Sequence of chain A:
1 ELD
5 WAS

Sequence of chain B:
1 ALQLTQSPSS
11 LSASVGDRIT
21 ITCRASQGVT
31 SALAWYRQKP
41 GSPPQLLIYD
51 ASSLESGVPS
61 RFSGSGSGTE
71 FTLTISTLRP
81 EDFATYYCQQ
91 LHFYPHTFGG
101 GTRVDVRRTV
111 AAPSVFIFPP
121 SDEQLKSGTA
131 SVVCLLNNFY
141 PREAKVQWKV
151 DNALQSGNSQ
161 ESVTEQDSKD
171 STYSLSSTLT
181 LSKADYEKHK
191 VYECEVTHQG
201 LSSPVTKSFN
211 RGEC

These two protein chains interact to form a complex.

Contacts between the two chains:
Residue Y94 in chain B contacts residue E1 in chain A (closest heavy-atom distance 3.1 Å).
Residue H92 in chain B is in contact with residue A6 in chain A (closest heavy-atom distance 3.8 Å).
Residue H92 in chain B contacts residue E1 in chain A (closest heavy-atom distance 4.6 Å).
Residue Y94 in chain B contacts residue D3 in chain A (closest heavy-atom distance 3.5 Å).
Residue L91 in chain B is in contact with residue D3 in chain A (closest heavy-atom distance 3.0 Å).
Residue H96 in chain B contacts residue D3 in chain A (closest heavy-atom distance 2.6 Å).
Residue H92 in chain B is in contact with residue L2 in chain A (closest heavy-atom distance 3.6 Å).
Residue Y94 in chain B contacts residue L2 in chain A (closest heavy-atom distance 3.5 Å).
Residue H92 in chain B contacts residue S7 in chain A (closest heavy-atom distance 5.0 Å).
Residue F93 in chain B contacts residue E1 in chain A (closest heavy-atom distance 3.5 Å).
Residue F93 in chain B interacts with residue L2 in chain A (closest heavy-atom distance 3.6 Å).
Residue F93 in chain B interacts with residue D3 in chain A (closest heavy-atom distance 4.2 Å).
Residue H92 in chain B is in contact with residue D3 in chain A (closest heavy-atom distance 2.8 Å).